Sequence of protein 2:
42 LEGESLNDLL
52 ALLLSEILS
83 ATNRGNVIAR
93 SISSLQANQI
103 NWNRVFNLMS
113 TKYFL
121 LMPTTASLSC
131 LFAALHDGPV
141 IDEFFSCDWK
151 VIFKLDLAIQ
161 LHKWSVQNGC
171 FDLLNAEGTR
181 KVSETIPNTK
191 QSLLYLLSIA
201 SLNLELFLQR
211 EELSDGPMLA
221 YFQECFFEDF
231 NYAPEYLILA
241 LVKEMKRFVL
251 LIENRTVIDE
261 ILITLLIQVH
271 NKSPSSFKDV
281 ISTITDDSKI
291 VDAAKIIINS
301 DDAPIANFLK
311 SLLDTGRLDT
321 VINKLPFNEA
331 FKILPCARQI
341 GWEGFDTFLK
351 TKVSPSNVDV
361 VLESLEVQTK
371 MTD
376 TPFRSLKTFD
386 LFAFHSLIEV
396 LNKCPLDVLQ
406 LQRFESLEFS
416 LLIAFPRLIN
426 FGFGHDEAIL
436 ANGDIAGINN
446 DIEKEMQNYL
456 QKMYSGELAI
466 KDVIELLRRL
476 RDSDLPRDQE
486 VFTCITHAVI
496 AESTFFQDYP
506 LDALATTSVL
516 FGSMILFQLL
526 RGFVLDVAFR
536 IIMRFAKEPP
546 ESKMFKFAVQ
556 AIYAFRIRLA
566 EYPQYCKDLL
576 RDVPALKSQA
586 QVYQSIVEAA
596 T

The following describes two proteins that form a bound complex.

Interface contacts:
Residue E228 in protein 1 interacts with residue K548 in protein 2 (closest heavy-atom distance 3.2 Å).
Residue Q167 in protein 1 interacts with residue T511 in protein 2 (closest heavy-atom distance 3.9 Å).
Residue Y504 in protein 1 interacts with residue Y232 in protein 2 (closest heavy-atom distance 3.6 Å).
Residue V166 in protein 1 is in contact with residue D507 in protein 2 (closest heavy-atom distance 3.1 Å).
Residue P377 in protein 1 is in contact with residue D373 in protein 2 (closest heavy-atom distance 2.6 Å).
Residue T374 in protein 1 is in contact with residue P377 in protein 2 (closest heavy-atom distance 3.0 Å).
Residue Y459 in protein 1 contacts residue Q191 in protein 2 (closest heavy-atom distance 3.4 Å).
Residue D503 in protein 1 interacts with residue E228 in protein 2 (closest heavy-atom distance 3.7 Å).
Residue K548 in protein 1 is in contact with residue H162 in protein 2 (closest heavy-atom distance 3.1 Å).
Residue K163 in protein 1 contacts residue L506 in protein 2 (closest heavy-atom distance 3.5 Å).
Residue P377 in protein 1 is in contact with residue T376 in protein 2 (closest heavy-atom distance 3.0 Å).
Residue D507 in protein 1 contacts residue S165 in protein 2 (closest heavy-atom distance 3.2 Å).
Residue D373 in protein 1 is in contact with residue P377 in protein 2 (closest heavy-atom distance 3.3 Å).
Residue Q191 in protein 1 contacts residue P505 in protein 2 (closest heavy-atom distance 4.1 Å).
Residue Q167 in protein 1 is in contact with residue A510 in protein 2 (closest heavy-atom distance 3.2 Å).
Residue N375 in protein 1 is in contact with residue T376 in protein 2 (closest heavy-atom distance 3.8 Å).
Residue L506 in protein 1 interacts with residue S165 in protein 2 (closest heavy-atom distance 4.3 Å).
Residue T511 in protein 1 contacts residue Q167 in protein 2 (closest heavy-atom distance 3.5 Å).
Residue D373 in protein 1 interacts with residue F378 in protein 2 (closest heavy-atom distance 3.2 Å).
Residue L506 in protein 1 contacts residue K163 in protein 2 (closest heavy-atom distance 3.5 Å).
Residue D503 in protein 1 is in contact with residue N231 in protein 2 (closest heavy-atom distance 3.1 Å).
Residue W164 in protein 1 interacts with residue L506 in protein 2 (closest heavy-atom distance 3.6 Å).
Residue P505 in protein 1 is in contact with residue Q191 in protein 2 (closest heavy-atom distance 4.3 Å).
Residue Q456 in protein 1 is in contact with residue T189 in protein 2 (closest heavy-atom distance 4.3 Å).
Residue E228 in protein 1 contacts residue D503 in protein 2 (closest heavy-atom distance 3.4 Å).
Residue P505 in protein 1 is in contact with residue Y232 in protein 2 (closest heavy-atom distance 3.3 Å).
Residue D507 in protein 1 interacts with residue Q167 in protein 2 (closest heavy-atom distance 3.2 Å).
Residue S165 in protein 1 interacts with residue L506 in protein 2 (closest heavy-atom distance 3.7 Å).
Residue D503 in protein 1 contacts residue Y232 in protein 2 (closest heavy-atom distance 3.4 Å).
Residue A510 in protein 1 is in contact with residue Q167 in protein 2 (closest heavy-atom distance 3.5 Å).
Residue Q191 in protein 1 interacts with residue S460 in protein 2 (closest heavy-atom distance 3.3 Å).
Residue T374 in protein 1 is in contact with residue K382 in protein 2 (closest heavy-atom distance 3.0 Å).
Residue Y232 in protein 1 interacts with residue Y504 in protein 2 (closest heavy-atom distance 3.8 Å).
Residue A508 in protein 1 contacts residue Y232 in protein 2 (closest heavy-atom distance 4.0 Å).
Residue N375 in protein 1 is in contact with residue P377 in protein 2 (closest heavy-atom distance 3.7 Å).
Residue D507 in protein 1 is in contact with residue V166 in protein 2 (closest heavy-atom distance 2.9 Å).
Residue F500 in protein 1 contacts residue K272 in protein 2 (closest heavy-atom distance 3.8 Å).
Residue Q167 in protein 1 interacts with residue D507 in protein 2 (closest heavy-atom distance 3.1 Å).
Residue Q191 in protein 1 contacts residue Y459 in protein 2 (closest heavy-atom distance 3.9 Å).
Residue P377 in protein 1 interacts with residue T372 in protein 2 (closest heavy-atom distance 4.0 Å).
Residue T376 in protein 1 contacts residue P377 in protein 2 (closest heavy-atom distance 3.5 Å).
Residue T374 in protein 1 is in contact with residue A303 in protein 2 (closest heavy-atom distance 3.8 Å).
Residue T376 in protein 1 interacts with residue T376 in protein 2 (closest heavy-atom distance 4.3 Å).
Residue K163 in protein 1 interacts with residue E546 in protein 2 (closest heavy-atom distance 4.3 Å).
Residue Y232 in protein 1 interacts with residue D503 in protein 2 (closest heavy-atom distance 3.3 Å).
Residue F378 in protein 1 contacts residue T372 in protein 2 (closest heavy-atom distance 4.3 Å).
Residue L506 in protein 1 interacts with residue W164 in protein 2 (closest heavy-atom distance 3.7 Å).
Residue H162 in protein 1 is in contact with residue K548 in protein 2 (closest heavy-atom distance 3.3 Å).
Residue K548 in protein 1 is in contact with residue E228 in protein 2 (closest heavy-atom distance 2.7 Å).
Residue E228 in protein 1 is in contact with residue Q502 in protein 2 (closest heavy-atom distance 3.1 Å).
Residue N231 in protein 1 is in contact with residue D503 in protein 2 (closest heavy-atom distance 3.3 Å).
Residue S165 in protein 1 contacts residue D507 in protein 2 (closest heavy-atom distance 3.4 Å).
Residue F378 in protein 1 contacts residue D373 in protein 2 (closest heavy-atom distance 3.8 Å).
Residue Q502 in protein 1 is in contact with residue E228 in protein 2 (closest heavy-atom distance 3.0 Å).
Residue T189 in protein 1 is in contact with residue Q456 in protein 2 (closest heavy-atom distance 3.4 Å).
Residue P377 in protein 1 interacts with residue P377 in protein 2 (closest heavy-atom distance 3.8 Å).
Residue Y232 in protein 1 contacts residue A508 in protein 2 (closest heavy-atom distance 4.1 Å).
Residue S460 in protein 1 interacts with residue Q191 in protein 2 (closest heavy-atom distance 4.2 Å).
Residue Y232 in protein 1 is in contact with residue P505 in protein 2 (closest heavy-atom distance 3.4 Å).
Residue T374 in protein 1 interacts with residue P304 in protein 2 (closest heavy-atom distance 3.6 Å).

Sequence of protein 1:
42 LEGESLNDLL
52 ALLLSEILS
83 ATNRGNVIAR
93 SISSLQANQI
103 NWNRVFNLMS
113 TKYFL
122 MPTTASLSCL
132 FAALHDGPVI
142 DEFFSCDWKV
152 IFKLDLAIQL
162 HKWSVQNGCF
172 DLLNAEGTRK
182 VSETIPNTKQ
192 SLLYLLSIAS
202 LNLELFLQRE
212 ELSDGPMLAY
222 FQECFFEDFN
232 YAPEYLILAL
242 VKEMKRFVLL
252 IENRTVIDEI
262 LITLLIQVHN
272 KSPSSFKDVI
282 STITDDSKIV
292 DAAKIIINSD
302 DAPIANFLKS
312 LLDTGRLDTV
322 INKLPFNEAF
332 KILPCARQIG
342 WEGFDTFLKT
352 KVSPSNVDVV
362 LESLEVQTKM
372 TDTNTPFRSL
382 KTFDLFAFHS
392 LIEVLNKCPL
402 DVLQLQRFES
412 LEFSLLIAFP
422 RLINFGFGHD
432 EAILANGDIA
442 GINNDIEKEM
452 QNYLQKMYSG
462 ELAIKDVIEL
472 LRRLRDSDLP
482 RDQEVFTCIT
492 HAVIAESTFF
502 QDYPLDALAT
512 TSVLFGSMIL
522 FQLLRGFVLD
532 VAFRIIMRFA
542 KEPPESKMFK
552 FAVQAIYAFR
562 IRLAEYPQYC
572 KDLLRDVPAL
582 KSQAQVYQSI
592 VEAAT